Sequence of protein 2:
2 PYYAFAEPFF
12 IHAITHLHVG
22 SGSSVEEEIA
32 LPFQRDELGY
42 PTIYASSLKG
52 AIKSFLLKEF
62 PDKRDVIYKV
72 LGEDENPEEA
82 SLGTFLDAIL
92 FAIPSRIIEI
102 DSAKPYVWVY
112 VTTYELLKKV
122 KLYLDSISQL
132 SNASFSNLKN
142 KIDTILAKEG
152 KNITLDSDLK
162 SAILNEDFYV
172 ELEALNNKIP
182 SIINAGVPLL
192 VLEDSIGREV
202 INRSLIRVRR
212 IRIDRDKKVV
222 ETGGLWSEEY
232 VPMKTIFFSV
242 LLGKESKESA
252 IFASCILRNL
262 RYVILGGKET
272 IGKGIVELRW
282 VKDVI

These two protein chains interact to form a complex.

Sequence of protein 1:
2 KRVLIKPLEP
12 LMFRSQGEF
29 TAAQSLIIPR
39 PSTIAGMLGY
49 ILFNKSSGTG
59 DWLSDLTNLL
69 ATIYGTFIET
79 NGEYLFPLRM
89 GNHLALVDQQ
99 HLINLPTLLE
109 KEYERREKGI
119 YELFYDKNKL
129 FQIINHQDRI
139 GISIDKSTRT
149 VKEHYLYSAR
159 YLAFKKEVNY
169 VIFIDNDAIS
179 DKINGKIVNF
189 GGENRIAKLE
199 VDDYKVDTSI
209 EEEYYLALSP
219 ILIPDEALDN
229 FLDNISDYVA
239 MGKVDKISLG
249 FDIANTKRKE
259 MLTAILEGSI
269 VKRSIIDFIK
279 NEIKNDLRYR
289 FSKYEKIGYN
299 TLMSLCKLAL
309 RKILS

Contacts between the two chains:
Residue K196 in protein 1 contacts residue I128 in protein 2 (closest heavy-atom distance 4.5 Å).
Residue L9 in protein 1 is in contact with residue L123 in protein 2 (closest heavy-atom distance 4.0 Å).
Residue I194 in protein 1 interacts with residue T85 in protein 2 (closest heavy-atom distance 4.2 Å).
Residue I138 in protein 1 is in contact with residue G23 in protein 2 (closest heavy-atom distance 4.6 Å).
Residue R193 in protein 1 contacts residue D88 in protein 2 (closest heavy-atom distance 3.0 Å).
Residue R147 in protein 1 interacts with residue E270 in protein 2 (closest heavy-atom distance 3.3 Å).
Residue I185 in protein 1 interacts with residue P2 in protein 2 (closest heavy-atom distance 3.6 Å).
Residue Q135 in protein 1 contacts residue R36 in protein 2 (closest heavy-atom distance 3.9 Å).
Residue R147 in protein 1 interacts with residue K59 in protein 2 (closest heavy-atom distance 3.0 Å).
Residue D136 in protein 1 contacts residue Y45 in protein 2 (closest heavy-atom distance 4.0 Å).
Residue L9 in protein 1 is in contact with residue L87 in protein 2 (closest heavy-atom distance 4.3 Å).
Residue K163 in protein 1 contacts residue L39 in protein 2 (closest heavy-atom distance 4.3 Å).
Residue P11 in protein 1 contacts residue E38 in protein 2 (closest heavy-atom distance 4.3 Å).
Residue P11 in protein 1 is in contact with residue D88 in protein 2 (closest heavy-atom distance 4.0 Å).
Residue I185 in protein 1 interacts with residue Y3 in protein 2 (closest heavy-atom distance 4.7 Å).
Residue I194 in protein 1 is in contact with residue L243 in protein 2 (closest heavy-atom distance 3.7 Å).
Residue I194 in protein 1 is in contact with residue L87 in protein 2 (closest heavy-atom distance 3.7 Å).
Residue F51 in protein 1 is in contact with residue Y3 in protein 2 (closest heavy-atom distance 3.7 Å).
Residue E10 in protein 1 is in contact with residue F86 in protein 2 (closest heavy-atom distance 4.5 Å).
Residue I194 in protein 1 interacts with residue Y4 in protein 2 (closest heavy-atom distance 3.5 Å).
Residue Q135 in protein 1 contacts residue E38 in protein 2 (closest heavy-atom distance 4.3 Å).
Residue F162 in protein 1 interacts with residue E38 in protein 2 (closest heavy-atom distance 3.9 Å).
Residue N192 in protein 1 is in contact with residue G84 in protein 2 (closest heavy-atom distance 4.2 Å).
Residue K144 in protein 1 interacts with residue S55 in protein 2 (closest heavy-atom distance 3.7 Å).
Residue L9 in protein 1 contacts residue K120 in protein 2 (closest heavy-atom distance 4.6 Å).
Residue R137 in protein 1 is in contact with residue A46 in protein 2 (closest heavy-atom distance 4.1 Å).
Residue Q135 in protein 1 contacts residue Y45 in protein 2 (closest heavy-atom distance 4.1 Å).
Residue N192 in protein 1 is in contact with residue Y4 in protein 2 (closest heavy-atom distance 3.8 Å).
Residue Y155 in protein 1 contacts residue S47 in protein 2 (closest heavy-atom distance 4.3 Å).
Residue N192 in protein 1 interacts with residue S82 in protein 2 (closest heavy-atom distance 4.8 Å).
Residue Y48 in protein 1 contacts residue Y3 in protein 2 (closest heavy-atom distance 3.6 Å).
Residue N187 in protein 1 is in contact with residue Y4 in protein 2 (closest heavy-atom distance 3.7 Å).
Residue E10 in protein 1 is in contact with residue L87 in protein 2 (closest heavy-atom distance 3.5 Å).
Residue L9 in protein 1 contacts residue Y124 in protein 2 (closest heavy-atom distance 3.2 Å).
Residue L9 in protein 1 contacts residue S127 in protein 2 (closest heavy-atom distance 3.1 Å).
Residue S141 in protein 1 is in contact with residue D75 in protein 2 (closest heavy-atom distance 4.5 Å).
Residue I185 in protein 1 is in contact with residue S127 in protein 2 (closest heavy-atom distance 3.1 Å).
Residue K196 in protein 1 is in contact with residue S127 in protein 2 (closest heavy-atom distance 3.3 Å).
Residue N192 in protein 1 contacts residue K50 in protein 2 (closest heavy-atom distance 4.5 Å).
Residue V186 in protein 1 contacts residue Y4 in protein 2 (closest heavy-atom distance 4.2 Å).
Residue K196 in protein 1 contacts residue Q130 in protein 2 (closest heavy-atom distance 3.9 Å).
Residue N133 in protein 1 interacts with residue E38 in protein 2 (closest heavy-atom distance 4.6 Å).
Residue K144 in protein 1 is in contact with residue D75 in protein 2 (closest heavy-atom distance 4.3 Å).
Residue K184 in protein 1 is in contact with residue P2 in protein 2 (closest heavy-atom distance 3.5 Å).
Residue I185 in protein 1 is in contact with residue L243 in protein 2 (closest heavy-atom distance 4.2 Å).
Residue A161 in protein 1 is in contact with residue E38 in protein 2 (closest heavy-atom distance 3.9 Å).
Residue I49 in protein 1 interacts with residue Y3 in protein 2 (closest heavy-atom distance 3.1 Å).
Residue E10 in protein 1 interacts with residue D88 in protein 2 (closest heavy-atom distance 3.1 Å).
Residue K196 in protein 1 interacts with residue D126 in protein 2 (closest heavy-atom distance 3.5 Å).
Residue E10 in protein 1 contacts residue A46 in protein 2 (closest heavy-atom distance 4.8 Å).
Residue R137 in protein 1 is in contact with residue Y45 in protein 2 (closest heavy-atom distance 3.4 Å).
Residue G183 in protein 1 is in contact with residue Q130 in protein 2 (closest heavy-atom distance 4.8 Å).
Residue I185 in protein 1 contacts residue Y4 in protein 2 (closest heavy-atom distance 3.1 Å).
Residue E10 in protein 1 contacts residue Y124 in protein 2 (closest heavy-atom distance 4.0 Å).
Residue N192 in protein 1 is in contact with residue T85 in protein 2 (closest heavy-atom distance 3.3 Å).
Residue P8 in protein 1 contacts residue L123 in protein 2 (closest heavy-atom distance 4.3 Å).
Residue R137 in protein 1 interacts with residue D88 in protein 2 (closest heavy-atom distance 2.2 Å).
Residue R193 in protein 1 is in contact with residue A46 in protein 2 (closest heavy-atom distance 3.7 Å).
Residue Y48 in protein 1 interacts with residue K245 in protein 2 (closest heavy-atom distance 3.6 Å).
Residue Q135 in protein 1 contacts residue D37 in protein 2 (closest heavy-atom distance 2.1 Å).